Sequence of the second protein:
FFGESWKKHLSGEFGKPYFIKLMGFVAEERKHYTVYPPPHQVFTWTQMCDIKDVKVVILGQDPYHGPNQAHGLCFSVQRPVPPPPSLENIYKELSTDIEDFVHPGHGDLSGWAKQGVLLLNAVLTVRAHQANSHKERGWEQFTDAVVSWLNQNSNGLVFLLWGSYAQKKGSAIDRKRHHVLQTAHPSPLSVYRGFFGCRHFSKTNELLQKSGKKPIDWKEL

These two protein chains interact to form a complex.

Sequence of the first protein:
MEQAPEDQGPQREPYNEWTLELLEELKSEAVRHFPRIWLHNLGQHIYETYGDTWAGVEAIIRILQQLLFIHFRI

Residue-level contacts at the interface:
Residue H186 in the second protein contacts residue Y47 in the first protein (closest heavy-atom distance 3.5 Å).
Residue E89 in the second protein contacts residue N16 in the first protein (closest heavy-atom distance 3.9 Å).
Residue H66 in the second protein contacts residue G51 in the first protein (closest heavy-atom distance 4.9 Å).
Residue P189 in the second protein is in contact with residue V57 in the first protein (closest heavy-atom distance 4.4 Å).
Residue L190 in the second protein interacts with residue I60 in the first protein (closest heavy-atom distance 4.1 Å).
Residue H66 in the second protein contacts residue T53 in the first protein (closest heavy-atom distance 4.7 Å).
Residue P86 in the second protein contacts residue V57 in the first protein (closest heavy-atom distance 4.2 Å).
Residue Y193 in the second protein is in contact with residue H40 in the first protein (closest heavy-atom distance 2.8 Å).
Residue N90 in the second protein interacts with residue L20 in the first protein (closest heavy-atom distance 4.0 Å).
Residue K136 in the second protein is in contact with residue E48 in the first protein (closest heavy-atom distance 4.9 Å).
Residue P83 in the second protein interacts with residue N16 in the first protein (closest heavy-atom distance 4.4 Å).
Residue L190 in the second protein interacts with residue G43 in the first protein (closest heavy-atom distance 3.3 Å).
Residue L190 in the second protein interacts with residue K27 in the first protein (closest heavy-atom distance 4.1 Å).
Residue A132 in the second protein is in contact with residue Y50 in the first protein (closest heavy-atom distance 3.8 Å).
Residue A132 in the second protein contacts residue G51 in the first protein (closest heavy-atom distance 4.2 Å).
Residue S165 in the second protein contacts residue Q44 in the first protein (closest heavy-atom distance 4.2 Å).
Residue P189 in the second protein interacts with residue D52 in the first protein (closest heavy-atom distance 4.8 Å).
Residue P84 in the second protein contacts residue N16 in the first protein (closest heavy-atom distance 4.8 Å).
Residue Y193 in the second protein contacts residue I37 in the first protein (closest heavy-atom distance 3.3 Å).
Residue A132 in the second protein is in contact with residue T49 in the first protein (closest heavy-atom distance 3.0 Å).
Residue N133 in the second protein interacts with residue Y47 in the first protein (closest heavy-atom distance 4.6 Å).
Residue Q62 in the second protein interacts with residue Y47 in the first protein (closest heavy-atom distance 4.0 Å).
Residue V192 in the second protein is in contact with residue V31 in the first protein (closest heavy-atom distance 4.3 Å).
Residue H66 in the second protein is in contact with residue Y50 in the first protein (closest heavy-atom distance 3.1 Å).
Residue P86 in the second protein interacts with residue D52 in the first protein (closest heavy-atom distance 3.4 Å).
Residue N90 in the second protein is in contact with residue E24 in the first protein (closest heavy-atom distance 4.6 Å).
Residue S188 in the second protein interacts with residue D52 in the first protein (closest heavy-atom distance 3.8 Å).
Residue S87 in the second protein contacts residue D52 in the first protein (closest heavy-atom distance 2.7 Å).
Residue Q62 in the second protein contacts residue E48 in the first protein (closest heavy-atom distance 4.9 Å).
Residue V192 in the second protein contacts residue R36 in the first protein (closest heavy-atom distance 3.8 Å).
Residue P84 in the second protein contacts residue W54 in the first protein (closest heavy-atom distance 3.2 Å).
Residue E89 in the second protein interacts with residue L20 in the first protein (closest heavy-atom distance 3.7 Å).
Residue S188 in the second protein interacts with residue Y47 in the first protein (closest heavy-atom distance 4.1 Å).
Residue P86 in the second protein is in contact with residue L20 in the first protein (closest heavy-atom distance 4.2 Å).
Residue P85 in the second protein is in contact with residue D52 in the first protein (closest heavy-atom distance 3.1 Å).
Residue P189 in the second protein contacts residue K27 in the first protein (closest heavy-atom distance 2.9 Å).
Residue V192 in the second protein is in contact with residue K27 in the first protein (closest heavy-atom distance 3.5 Å).
Residue Y193 in the second protein is in contact with residue R36 in the first protein (closest heavy-atom distance 3.6 Å).
Residue V192 in the second protein contacts residue H40 in the first protein (closest heavy-atom distance 3.8 Å).
Residue A132 in the second protein interacts with residue E48 in the first protein (closest heavy-atom distance 3.4 Å).
Residue L190 in the second protein is in contact with residue L23 in the first protein (closest heavy-atom distance 4.1 Å).
Residue S87 in the second protein is in contact with residue Y47 in the first protein (closest heavy-atom distance 4.4 Å).
Residue P189 in the second protein contacts residue E24 in the first protein (closest heavy-atom distance 3.7 Å).
Residue L190 in the second protein interacts with residue I46 in the first protein (closest heavy-atom distance 3.7 Å).
Residue P86 in the second protein is in contact with residue W54 in the first protein (closest heavy-atom distance 3.5 Å).
Residue N133 in the second protein contacts residue E48 in the first protein (closest heavy-atom distance 3.7 Å).
Residue P189 in the second protein contacts residue L23 in the first protein (closest heavy-atom distance 3.4 Å).
Residue Y65 in the second protein interacts with residue D52 in the first protein (closest heavy-atom distance 3.2 Å).
Residue E89 in the second protein contacts residue W54 in the first protein (closest heavy-atom distance 3.8 Å).
Residue S191 in the second protein contacts residue H40 in the first protein (closest heavy-atom distance 2.7 Å).
Residue L190 in the second protein contacts residue V57 in the first protein (closest heavy-atom distance 4.1 Å).
Residue P86 in the second protein contacts residue T53 in the first protein (closest heavy-atom distance 3.9 Å).
Residue F197 in the second protein interacts with residue E24 in the first protein (closest heavy-atom distance 4.9 Å).
Residue V192 in the second protein is in contact with residue L39 in the first protein (closest heavy-atom distance 3.4 Å).
Residue S191 in the second protein contacts residue K27 in the first protein (closest heavy-atom distance 3.4 Å).
Residue L190 in the second protein interacts with residue Y47 in the first protein (closest heavy-atom distance 3.6 Å).
Residue L190 in the second protein is in contact with residue G56 in the first protein (closest heavy-atom distance 4.5 Å).
Residue P189 in the second protein is in contact with residue L20 in the first protein (closest heavy-atom distance 3.5 Å).
Residue L88 in the second protein contacts residue D52 in the first protein (closest heavy-atom distance 4.5 Å).
Residue P85 in the second protein is in contact with residue W54 in the first protein (closest heavy-atom distance 3.8 Å).